Sequence of the second protein:
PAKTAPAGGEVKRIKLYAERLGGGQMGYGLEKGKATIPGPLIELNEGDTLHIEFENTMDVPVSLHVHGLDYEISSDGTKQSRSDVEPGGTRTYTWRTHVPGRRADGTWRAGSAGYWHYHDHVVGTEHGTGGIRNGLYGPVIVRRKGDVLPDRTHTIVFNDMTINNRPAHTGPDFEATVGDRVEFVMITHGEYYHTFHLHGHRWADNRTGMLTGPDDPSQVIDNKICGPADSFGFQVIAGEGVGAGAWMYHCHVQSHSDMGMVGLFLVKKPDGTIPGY

The following describes two proteins that form a bound complex.

Interface contacts:
Residue H201 in the first protein is in contact with residue D78 in the second protein (closest heavy-atom distance 2.8 Å).
Residue T197 in the first protein interacts with residue G229 in the second protein (closest heavy-atom distance 3.8 Å).
Residue R183 in the first protein interacts with residue D107 in the second protein (closest heavy-atom distance 2.8 Å).
Residue P219 in the first protein contacts residue N208 in the second protein (closest heavy-atom distance 3.5 Å).
Residue M250 in the first protein interacts with residue H129 in the second protein (closest heavy-atom distance 3.3 Å).
Residue T197 in the first protein interacts with residue P230 in the second protein (closest heavy-atom distance 3.1 Å).
Residue G202 in the first protein contacts residue Y73 in the second protein (closest heavy-atom distance 3.0 Å).
Residue E242 in the first protein is in contact with residue R111 in the second protein (closest heavy-atom distance 3.6 Å).
Residue W249 in the first protein contacts residue I75 in the second protein (closest heavy-atom distance 3.5 Å).
Residue V244 in the first protein is in contact with residue Y73 in the second protein (closest heavy-atom distance 3.4 Å).
Residue Q256 in the first protein interacts with residue I134 in the second protein (closest heavy-atom distance 3.3 Å).
Residue P219 in the first protein is in contact with residue R209 in the second protein (closest heavy-atom distance 3.0 Å).
Residue N225 in the first protein contacts residue P230 in the second protein (closest heavy-atom distance 3.1 Å).
Residue D260 in the first protein is in contact with residue T131 in the second protein (closest heavy-atom distance 2.5 Å).
Residue H254 in the first protein contacts residue A231 in the second protein (closest heavy-atom distance 3.2 Å).
Residue L213 in the first protein interacts with residue A112 in the second protein (closest heavy-atom distance 3.5 Å).
Residue H199 in the first protein is in contact with residue H69 in the second protein (closest heavy-atom distance 3.1 Å).
Residue I227 in the first protein is in contact with residue D232 in the second protein (closest heavy-atom distance 3.6 Å).
Residue N225 in the first protein contacts residue A231 in the second protein (closest heavy-atom distance 3.1 Å).
Residue R183 in the first protein contacts residue T109 in the second protein (closest heavy-atom distance 3.1 Å).
Residue M250 in the first protein is in contact with residue Q82 in the second protein (closest heavy-atom distance 3.6 Å).
Residue I223 in the first protein contacts residue W118 in the second protein (closest heavy-atom distance 3.7 Å).
Residue V222 in the first protein contacts residue W118 in the second protein (closest heavy-atom distance 3.1 Å).
Residue Y195 in the first protein is in contact with residue Y195 in the second protein (closest heavy-atom distance 3.1 Å).
Residue Y195 in the first protein is in contact with residue Y194 in the second protein (closest heavy-atom distance 3.0 Å).
Residue G243 in the first protein interacts with residue D72 in the second protein (closest heavy-atom distance 3.8 Å).
Residue V264 in the first protein is in contact with residue H129 in the second protein (closest heavy-atom distance 3.7 Å).
Residue A248 in the first protein is in contact with residue I75 in the second protein (closest heavy-atom distance 3.4 Å).
Residue W249 in the first protein contacts residue Y73 in the second protein (closest heavy-atom distance 3.5 Å).
Residue N225 in the first protein is in contact with residue D232 in the second protein (closest heavy-atom distance 2.9 Å).
Residue R183 in the first protein is in contact with residue R105 in the second protein (closest heavy-atom distance 3.6 Å).
Residue P219 in the first protein interacts with residue D218 in the second protein (closest heavy-atom distance 3.6 Å).
Residue S259 in the first protein is in contact with residue H129 in the second protein (closest heavy-atom distance 3.5 Å).
Residue D224 in the first protein is in contact with residue W118 in the second protein (closest heavy-atom distance 3.6 Å).
Residue V150 in the first protein interacts with residue T109 in the second protein (closest heavy-atom distance 3.6 Å).
Residue G215 in the first protein interacts with residue W110 in the second protein (closest heavy-atom distance 3.6 Å).
Residue I227 in the first protein is in contact with residue G229 in the second protein (closest heavy-atom distance 3.5 Å).
Residue D224 in the first protein interacts with residue H69 in the second protein (closest heavy-atom distance 2.6 Å).
Residue H201 in the first protein interacts with residue H67 in the second protein (closest heavy-atom distance 3.3 Å).
Residue E242 in the first protein contacts residue R105 in the second protein (closest heavy-atom distance 2.9 Å).
Residue Y195 in the first protein contacts residue E193 in the second protein (closest heavy-atom distance 2.8 Å).
Residue Q256 in the first protein interacts with residue T131 in the second protein (closest heavy-atom distance 3.1 Å).
Residue Q221 in the first protein is in contact with residue S233 in the second protein (closest heavy-atom distance 2.9 Å).
Residue R204 in the first protein contacts residue D72 in the second protein (closest heavy-atom distance 3.4 Å).
Residue A4 in the first protein interacts with residue D107 in the second protein (closest heavy-atom distance 3.0 Å).
Residue D224 in the first protein interacts with residue G70 in the second protein (closest heavy-atom distance 2.8 Å).
Residue D260 in the first protein contacts residue T127 in the second protein (closest heavy-atom distance 2.7 Å).
Residue P3 in the first protein interacts with residue D107 in the second protein (closest heavy-atom distance 3.6 Å).
Residue G2 in the first protein is in contact with residue D107 in the second protein (closest heavy-atom distance 3.6 Å).
Residue Y195 in the first protein is in contact with residue P230 in the second protein (closest heavy-atom distance 3.2 Å).
Residue Q256 in the first protein interacts with residue G192 in the second protein (closest heavy-atom distance 3.2 Å).
Residue V255 in the first protein interacts with residue E193 in the second protein (closest heavy-atom distance 3.5 Å).
Residue S257 in the first protein is in contact with residue E193 in the second protein (closest heavy-atom distance 2.4 Å).
Residue V244 in the first protein contacts residue E74 in the second protein (closest heavy-atom distance 3.4 Å).
Residue Q256 in the first protein is in contact with residue H129 in the second protein (closest heavy-atom distance 3.1 Å).
Residue P216 in the first protein interacts with residue W110 in the second protein (closest heavy-atom distance 3.6 Å).
Residue H254 in the first protein interacts with residue P230 in the second protein (closest heavy-atom distance 3.5 Å).
Residue R204 in the first protein interacts with residue G70 in the second protein (closest heavy-atom distance 2.9 Å).
Residue H201 in the first protein interacts with residue H123 in the second protein (closest heavy-atom distance 3.6 Å).
Residue H254 in the first protein is in contact with residue H121 in the second protein (closest heavy-atom distance 3.7 Å).

Sequence of the first protein:
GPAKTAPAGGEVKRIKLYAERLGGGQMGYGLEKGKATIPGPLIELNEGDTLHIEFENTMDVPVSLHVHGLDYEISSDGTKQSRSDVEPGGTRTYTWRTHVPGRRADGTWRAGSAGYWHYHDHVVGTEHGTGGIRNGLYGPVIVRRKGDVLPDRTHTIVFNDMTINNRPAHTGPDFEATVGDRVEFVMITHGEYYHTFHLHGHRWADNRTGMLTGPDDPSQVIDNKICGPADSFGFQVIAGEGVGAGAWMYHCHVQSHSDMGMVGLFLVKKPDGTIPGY